Sequence of chain B:
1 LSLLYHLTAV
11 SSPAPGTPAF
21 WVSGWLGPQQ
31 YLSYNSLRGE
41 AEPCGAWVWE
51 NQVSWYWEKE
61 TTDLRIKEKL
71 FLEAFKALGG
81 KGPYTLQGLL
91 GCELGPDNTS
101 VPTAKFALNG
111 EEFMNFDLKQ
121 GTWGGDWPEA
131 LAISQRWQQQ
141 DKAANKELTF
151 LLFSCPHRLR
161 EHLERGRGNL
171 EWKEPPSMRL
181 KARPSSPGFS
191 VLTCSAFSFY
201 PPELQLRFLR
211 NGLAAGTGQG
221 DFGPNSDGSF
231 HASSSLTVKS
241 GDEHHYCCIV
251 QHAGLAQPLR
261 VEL

Sequence of chain A:
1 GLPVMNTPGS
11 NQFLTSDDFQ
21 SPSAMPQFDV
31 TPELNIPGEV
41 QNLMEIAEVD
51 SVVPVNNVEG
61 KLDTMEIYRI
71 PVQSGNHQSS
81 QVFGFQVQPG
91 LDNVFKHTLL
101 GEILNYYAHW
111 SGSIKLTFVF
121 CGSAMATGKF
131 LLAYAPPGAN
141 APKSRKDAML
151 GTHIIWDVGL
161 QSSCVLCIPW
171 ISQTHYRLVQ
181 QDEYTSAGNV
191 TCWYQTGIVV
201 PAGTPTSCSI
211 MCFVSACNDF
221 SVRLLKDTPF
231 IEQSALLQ

This data describes a binding interaction between two proteins.

Residue-level contacts at the interface:
Residue L131 in chain B interacts with residue E183 in chain A (closest heavy-atom distance 3.8 Å).
Residue P128 in chain B interacts with residue E183 in chain A (closest heavy-atom distance 4.4 Å).
Residue W127 in chain B interacts with residue E183 in chain A (closest heavy-atom distance 4.4 Å).
Residue D126 in chain B contacts residue E183 in chain A (closest heavy-atom distance 4.2 Å).